Contacts between the two chains:
Residue V58 in the second protein interacts with residue R902 in the first protein (closest heavy-atom distance 3.4 Å).
Residue L296 in the second protein interacts with residue V869 in the first protein (closest heavy-atom distance 3.7 Å).
Residue L68 in the second protein interacts with residue F891 in the first protein (closest heavy-atom distance 3.7 Å).
Residue P56 in the second protein interacts with residue R899 in the first protein (closest heavy-atom distance 3.6 Å).
Residue E457 in the second protein contacts residue Y882 in the first protein (closest heavy-atom distance 3.4 Å).
Residue L469 in the second protein interacts with residue A884 in the first protein (closest heavy-atom distance 3.4 Å).
Residue L68 in the second protein interacts with residue Q896 in the first protein (closest heavy-atom distance 3.5 Å).
Residue R70 in the second protein interacts with residue R335 in the first protein (closest heavy-atom distance 2.5 Å).
Residue V58 in the second protein interacts with residue R899 in the first protein (closest heavy-atom distance 3.7 Å).
Residue K85 in the second protein contacts residue E913 in the first protein (closest heavy-atom distance 3.4 Å).
Residue F332 in the second protein contacts residue V869 in the first protein (closest heavy-atom distance 3.3 Å).
Residue I459 in the second protein interacts with residue N879 in the first protein (closest heavy-atom distance 3.5 Å).
Residue A82 in the second protein is in contact with residue T914 in the first protein (closest heavy-atom distance 3.7 Å).
Residue L469 in the second protein is in contact with residue G886 in the first protein (closest heavy-atom distance 3.6 Å).
Residue E457 in the second protein contacts residue N879 in the first protein (closest heavy-atom distance 2.8 Å).
Residue F465 in the second protein is in contact with residue L883 in the first protein (closest heavy-atom distance 3.4 Å).
Residue G53 in the second protein contacts residue L903 in the first protein (closest heavy-atom distance 3.5 Å).
Residue K295 in the second protein interacts with residue I870 in the first protein (closest heavy-atom distance 2.9 Å).
Residue R57 in the second protein is in contact with residue R902 in the first protein (closest heavy-atom distance 3.7 Å).
Residue R54 in the second protein contacts residue P904 in the first protein (closest heavy-atom distance 3.7 Å).
Residue G55 in the second protein is in contact with residue R902 in the first protein (closest heavy-atom distance 3.8 Å).
Residue L469 in the second protein interacts with residue Q894 in the first protein (closest heavy-atom distance 3.7 Å).
Residue I466 in the second protein contacts residue Y882 in the first protein (closest heavy-atom distance 3.3 Å).
Residue Y79 in the second protein is in contact with residue R902 in the first protein (closest heavy-atom distance 3.8 Å).
Residue M458 in the second protein contacts residue Y882 in the first protein (closest heavy-atom distance 3.5 Å).
Residue V294 in the second protein interacts with residue I871 in the first protein (closest heavy-atom distance 3.8 Å).
Residue N468 in the second protein interacts with residue E898 in the first protein (closest heavy-atom distance 3.4 Å).
Residue G467 in the second protein is in contact with residue Y897 in the first protein (closest heavy-atom distance 3.2 Å).
Residue A89 in the second protein contacts residue T911 in the first protein (closest heavy-atom distance 3.7 Å).
Residue G467 in the second protein contacts residue L901 in the first protein (closest heavy-atom distance 3.9 Å).
Residue V294 in the second protein interacts with residue I870 in the first protein (closest heavy-atom distance 3.5 Å).
Residue K85 in the second protein contacts residue T911 in the first protein (closest heavy-atom distance 3.5 Å).
Residue V58 in the second protein interacts with residue S900 in the first protein (closest heavy-atom distance 3.7 Å).
Residue L297 in the second protein contacts residue D868 in the first protein (closest heavy-atom distance 2.9 Å).
Residue M458 in the second protein is in contact with residue N879 in the first protein (closest heavy-atom distance 3.9 Å).
Residue R54 in the second protein is in contact with residue L903 in the first protein (closest heavy-atom distance 3.7 Å).
Residue Y52 in the second protein interacts with residue L903 in the first protein (closest heavy-atom distance 3.3 Å).
Residue N288 in the second protein is in contact with residue V876 in the first protein (closest heavy-atom distance 3.6 Å).
Residue F465 in the second protein is in contact with residue N879 in the first protein (closest heavy-atom distance 3.4 Å).
Residue L297 in the second protein contacts residue I870 in the first protein (closest heavy-atom distance 3.7 Å).
Residue D291 in the second protein contacts residue N872 in the first protein (closest heavy-atom distance 3.5 Å).
Residue R57 in the second protein contacts residue R899 in the first protein (closest heavy-atom distance 3.2 Å).
Residue N288 in the second protein is in contact with residue N879 in the first protein (closest heavy-atom distance 3.8 Å).
Residue K78 in the second protein interacts with residue D917 in the first protein (closest heavy-atom distance 3.9 Å).
Residue N468 in the second protein is in contact with residue A884 in the first protein (closest heavy-atom distance 2.5 Å).
Residue G467 in the second protein contacts residue Y882 in the first protein (closest heavy-atom distance 2.9 Å).
Residue L469 in the second protein interacts with residue L887 in the first protein (closest heavy-atom distance 4.0 Å).
Residue V294 in the second protein is in contact with residue V869 in the first protein (closest heavy-atom distance 3.9 Å).
Residue N468 in the second protein contacts residue L883 in the first protein (closest heavy-atom distance 3.2 Å).
Residue E457 in the second protein interacts with residue K878 in the first protein (closest heavy-atom distance 3.2 Å).
Residue K295 in the second protein interacts with residue V869 in the first protein (closest heavy-atom distance 3.9 Å).
Residue A86 in the second protein is in contact with residue T911 in the first protein (closest heavy-atom distance 3.8 Å).
Residue P292 in the second protein contacts residue N872 in the first protein (closest heavy-atom distance 3.0 Å).
Residue L75 in the second protein contacts residue S900 in the first protein (closest heavy-atom distance 3.8 Å).
Residue Q455 in the second protein interacts with residue Y882 in the first protein (closest heavy-atom distance 3.5 Å).
Residue N288 in the second protein contacts residue K878 in the first protein (closest heavy-atom distance 3.7 Å).
Residue G53 in the second protein contacts residue R902 in the first protein (closest heavy-atom distance 3.5 Å).
Residue L68 in the second protein is in contact with residue P890 in the first protein (closest heavy-atom distance 3.2 Å).
Residue Y79 in the second protein contacts residue L903 in the first protein (closest heavy-atom distance 3.6 Å).
Residue L293 in the second protein is in contact with residue N872 in the first protein (closest heavy-atom distance 2.7 Å).

Sequence of the second protein:
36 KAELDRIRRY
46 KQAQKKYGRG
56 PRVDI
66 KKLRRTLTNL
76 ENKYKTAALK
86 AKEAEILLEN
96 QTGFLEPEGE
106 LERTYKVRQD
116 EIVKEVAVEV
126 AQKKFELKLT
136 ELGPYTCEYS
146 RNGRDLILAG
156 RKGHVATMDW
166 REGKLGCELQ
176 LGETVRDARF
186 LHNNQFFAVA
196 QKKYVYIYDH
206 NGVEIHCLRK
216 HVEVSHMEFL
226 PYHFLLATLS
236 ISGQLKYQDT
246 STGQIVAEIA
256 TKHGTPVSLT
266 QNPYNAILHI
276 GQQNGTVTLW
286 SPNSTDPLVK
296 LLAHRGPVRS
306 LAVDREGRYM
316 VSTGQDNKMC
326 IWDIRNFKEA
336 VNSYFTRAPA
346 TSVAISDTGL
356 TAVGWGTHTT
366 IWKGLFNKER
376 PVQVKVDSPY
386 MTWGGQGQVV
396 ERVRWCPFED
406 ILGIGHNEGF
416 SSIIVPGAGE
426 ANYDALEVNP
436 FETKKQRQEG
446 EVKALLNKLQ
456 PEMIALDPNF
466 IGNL

Sequence of the first protein:
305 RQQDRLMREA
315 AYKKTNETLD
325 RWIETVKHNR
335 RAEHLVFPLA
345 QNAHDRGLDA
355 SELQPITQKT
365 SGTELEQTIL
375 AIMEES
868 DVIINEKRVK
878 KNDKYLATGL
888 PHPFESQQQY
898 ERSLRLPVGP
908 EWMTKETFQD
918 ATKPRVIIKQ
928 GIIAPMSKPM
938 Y

The following describes two proteins that form a bound complex.